This data describes a binding interaction between two proteins.

Contacts between the two chains:
Residue Y112 in chain A is in contact with residue G12 in chain B (closest heavy-atom distance 3.8 Å).
Residue A119 in chain A interacts with residue A9 in chain B (closest heavy-atom distance 4.9 Å).
Residue A119 in chain A interacts with residue L10 in chain B (closest heavy-atom distance 3.8 Å).
Residue K130 in chain A interacts with residue G18 in chain B (closest heavy-atom distance 3.9 Å).
Residue V165 in chain A contacts residue F17 in chain B (closest heavy-atom distance 3.7 Å).
Residue V108 in chain A is in contact with residue G12 in chain B (closest heavy-atom distance 4.9 Å).
Residue Y112 in chain A is in contact with residue L13 in chain B (closest heavy-atom distance 3.7 Å).
Residue A169 in chain A is in contact with residue L16 in chain B (closest heavy-atom distance 3.9 Å).
Residue L127 in chain A is in contact with residue F17 in chain B (closest heavy-atom distance 4.0 Å).
Residue L115 in chain A contacts residue S5 in chain B (closest heavy-atom distance 3.6 Å).
Residue A170 in chain A interacts with residue L16 in chain B (closest heavy-atom distance 3.6 Å).
Residue R173 in chain A contacts residue L16 in chain B (closest heavy-atom distance 3.1 Å).
Residue V120 in chain A is in contact with residue S14 in chain B (closest heavy-atom distance 4.4 Å).
Residue V120 in chain A interacts with residue F17 in chain B (closest heavy-atom distance 4.1 Å).
Residue L128 in chain A interacts with residue F17 in chain B (closest heavy-atom distance 4.7 Å).
Residue P110 in chain A is in contact with residue L16 in chain B (closest heavy-atom distance 4.0 Å).
Residue A119 in chain A interacts with residue L13 in chain B (closest heavy-atom distance 3.8 Å).
Residue V120 in chain A contacts residue L13 in chain B (closest heavy-atom distance 4.8 Å).
Residue K130 in chain A contacts residue F17 in chain B (closest heavy-atom distance 3.7 Å).
Residue R173 in chain A interacts with residue G18 in chain B (closest heavy-atom distance 3.5 Å).
Residue Y112 in chain A interacts with residue A9 in chain B (closest heavy-atom distance 3.6 Å).
Residue A119 in chain A interacts with residue S14 in chain B (closest heavy-atom distance 3.4 Å).
Residue R173 in chain A contacts residue F17 in chain B (closest heavy-atom distance 2.8 Å).
Residue Y112 in chain A interacts with residue E8 in chain B (closest heavy-atom distance 4.0 Å).
Residue R173 in chain A is in contact with residue A15 in chain B (closest heavy-atom distance 3.9 Å).
Residue K118 in chain A contacts residue S5 in chain B (closest heavy-atom distance 3.6 Å).
Residue I116 in chain A contacts residue F17 in chain B (closest heavy-atom distance 3.8 Å).
Residue P110 in chain A interacts with residue G12 in chain B (closest heavy-atom distance 5.0 Å).
Residue K109 in chain A contacts residue L16 in chain B (closest heavy-atom distance 4.3 Å).
Residue P110 in chain A is in contact with residue L13 in chain B (closest heavy-atom distance 3.4 Å).
Residue I116 in chain A interacts with residue L13 in chain B (closest heavy-atom distance 3.7 Å).
Residue A131 in chain A is in contact with residue L16 in chain B (closest heavy-atom distance 4.2 Å).
Residue L115 in chain A is in contact with residue L13 in chain B (closest heavy-atom distance 3.6 Å).
Residue V107 in chain A contacts residue L16 in chain B (closest heavy-atom distance 3.9 Å).
Residue L115 in chain A is in contact with residue A9 in chain B (closest heavy-atom distance 3.6 Å).
Residue V108 in chain A interacts with residue L16 in chain B (closest heavy-atom distance 3.9 Å).
Residue A131 in chain A interacts with residue F17 in chain B (closest heavy-atom distance 4.2 Å).
Residue A169 in chain A contacts residue F17 in chain B (closest heavy-atom distance 3.5 Å).
Residue A166 in chain A is in contact with residue F17 in chain B (closest heavy-atom distance 4.0 Å).
Residue Q68 in chain A interacts with residue G12 in chain B (closest heavy-atom distance 4.1 Å).
Residue A166 in chain A is in contact with residue L16 in chain B (closest heavy-atom distance 3.7 Å).

Sequence of chain B:
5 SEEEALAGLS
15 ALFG

Sequence of chain A:
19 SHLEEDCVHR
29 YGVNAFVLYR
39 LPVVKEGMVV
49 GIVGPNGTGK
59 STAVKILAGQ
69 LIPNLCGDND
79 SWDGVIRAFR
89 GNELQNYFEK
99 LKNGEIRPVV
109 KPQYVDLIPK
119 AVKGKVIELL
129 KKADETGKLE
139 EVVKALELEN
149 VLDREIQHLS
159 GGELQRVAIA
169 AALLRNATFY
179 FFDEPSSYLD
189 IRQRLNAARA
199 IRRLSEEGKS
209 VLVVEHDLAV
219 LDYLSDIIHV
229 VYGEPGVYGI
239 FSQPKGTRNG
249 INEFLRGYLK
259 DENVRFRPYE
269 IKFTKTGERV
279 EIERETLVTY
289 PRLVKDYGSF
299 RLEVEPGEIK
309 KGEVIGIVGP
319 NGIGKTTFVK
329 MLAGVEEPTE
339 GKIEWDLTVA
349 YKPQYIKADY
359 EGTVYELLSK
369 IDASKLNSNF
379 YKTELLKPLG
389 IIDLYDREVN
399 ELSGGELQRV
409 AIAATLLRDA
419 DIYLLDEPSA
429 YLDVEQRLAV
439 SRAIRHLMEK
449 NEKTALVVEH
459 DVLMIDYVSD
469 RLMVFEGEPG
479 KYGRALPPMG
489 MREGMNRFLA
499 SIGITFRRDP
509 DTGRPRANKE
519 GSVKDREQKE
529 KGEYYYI